This data describes a binding interaction between two proteins.

Sequence of chain B:
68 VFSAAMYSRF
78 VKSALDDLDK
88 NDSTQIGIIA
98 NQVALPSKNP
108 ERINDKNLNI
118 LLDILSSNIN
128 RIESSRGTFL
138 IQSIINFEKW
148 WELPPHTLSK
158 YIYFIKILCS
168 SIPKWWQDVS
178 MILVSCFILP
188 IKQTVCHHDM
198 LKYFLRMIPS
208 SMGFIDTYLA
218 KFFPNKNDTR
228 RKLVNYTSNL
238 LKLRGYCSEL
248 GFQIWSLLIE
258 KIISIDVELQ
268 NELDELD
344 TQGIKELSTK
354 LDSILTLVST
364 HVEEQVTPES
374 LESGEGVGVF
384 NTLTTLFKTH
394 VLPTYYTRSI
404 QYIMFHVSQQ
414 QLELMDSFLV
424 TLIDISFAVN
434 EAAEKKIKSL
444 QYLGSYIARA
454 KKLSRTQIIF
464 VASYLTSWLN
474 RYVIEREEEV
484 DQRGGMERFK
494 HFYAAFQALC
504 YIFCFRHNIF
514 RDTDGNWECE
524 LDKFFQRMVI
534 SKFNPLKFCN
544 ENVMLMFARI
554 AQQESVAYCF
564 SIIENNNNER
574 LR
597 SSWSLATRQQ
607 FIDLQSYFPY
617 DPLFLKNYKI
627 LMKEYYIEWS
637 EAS

Sequence of chain A:
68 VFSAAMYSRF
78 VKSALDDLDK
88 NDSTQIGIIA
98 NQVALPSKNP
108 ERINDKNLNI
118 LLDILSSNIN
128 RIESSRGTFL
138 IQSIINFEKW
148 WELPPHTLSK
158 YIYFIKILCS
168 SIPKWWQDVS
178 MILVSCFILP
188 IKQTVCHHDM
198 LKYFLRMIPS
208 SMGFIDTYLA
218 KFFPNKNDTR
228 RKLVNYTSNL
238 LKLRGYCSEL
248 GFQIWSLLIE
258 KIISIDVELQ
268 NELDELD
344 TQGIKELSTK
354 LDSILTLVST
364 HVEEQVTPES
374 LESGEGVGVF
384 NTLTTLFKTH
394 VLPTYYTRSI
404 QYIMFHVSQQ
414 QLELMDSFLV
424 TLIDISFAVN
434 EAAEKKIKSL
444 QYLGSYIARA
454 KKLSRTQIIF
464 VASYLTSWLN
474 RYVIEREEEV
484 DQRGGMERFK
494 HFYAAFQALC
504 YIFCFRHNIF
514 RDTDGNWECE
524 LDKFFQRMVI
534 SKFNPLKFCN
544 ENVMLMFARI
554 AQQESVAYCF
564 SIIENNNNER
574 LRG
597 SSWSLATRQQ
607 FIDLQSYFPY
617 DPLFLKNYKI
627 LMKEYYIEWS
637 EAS

Contacts between the two chains:
Residue R474 in chain A is in contact with residue T424 in chain B (closest heavy-atom distance 3.2 Å).
Residue N473 in chain A contacts residue D419 in chain B (closest heavy-atom distance 3.2 Å).
Residue E521 in chain A contacts residue T459 in chain B (closest heavy-atom distance 3.4 Å).
Residue Y467 in chain A is in contact with residue D427 in chain B (closest heavy-atom distance 3.6 Å).
Residue S420 in chain A interacts with residue R474 in chain B (closest heavy-atom distance 3.7 Å).
Residue S420 in chain A is in contact with residue I477 in chain B (closest heavy-atom distance 3.4 Å).
Residue D419 in chain A is in contact with residue T469 in chain B (closest heavy-atom distance 4.2 Å).
Residue E416 in chain A is in contact with residue E523 in chain B (closest heavy-atom distance 4.2 Å).
Residue E416 in chain A interacts with residue I477 in chain B (closest heavy-atom distance 3.8 Å).
Residue I462 in chain A is in contact with residue T459 in chain B (closest heavy-atom distance 4.0 Å).
Residue V423 in chain A is in contact with residue S470 in chain B (closest heavy-atom distance 3.3 Å).
Residue I477 in chain A is in contact with residue F383 in chain B (closest heavy-atom distance 3.8 Å).
Residue V423 in chain A interacts with residue R474 in chain B (closest heavy-atom distance 3.5 Å).
Residue I477 in chain A contacts residue S420 in chain B (closest heavy-atom distance 3.5 Å).
Residue D419 in chain A contacts residue S470 in chain B (closest heavy-atom distance 3.6 Å).
Residue Y467 in chain A is in contact with residue Y467 in chain B (closest heavy-atom distance 3.9 Å).
Residue N384 in chain A contacts residue E478 in chain B (closest heavy-atom distance 3.8 Å).
Residue S466 in chain A is in contact with residue F463 in chain B (closest heavy-atom distance 3.6 Å).
Residue F383 in chain A contacts residue I477 in chain B (closest heavy-atom distance 3.7 Å).
Residue S470 in chain A interacts with residue D419 in chain B (closest heavy-atom distance 3.6 Å).
Residue F463 in chain A contacts residue F463 in chain B (closest heavy-atom distance 3.6 Å).
Residue Y467 in chain A contacts residue V423 in chain B (closest heavy-atom distance 4.2 Å).
Residue Y467 in chain A interacts with residue F463 in chain B (closest heavy-atom distance 3.5 Å).
Residue R474 in chain A contacts residue D427 in chain B (closest heavy-atom distance 2.7 Å).
Residue D427 in chain A is in contact with residue Y467 in chain B (closest heavy-atom distance 3.6 Å).
Residue I477 in chain A interacts with residue L417 in chain B (closest heavy-atom distance 3.8 Å).
Residue F463 in chain A interacts with residue S466 in chain B (closest heavy-atom distance 3.6 Å).
Residue D427 in chain A interacts with residue R474 in chain B (closest heavy-atom distance 2.8 Å).
Residue N384 in chain A interacts with residue E481 in chain B (closest heavy-atom distance 4.3 Å).
Residue R474 in chain A interacts with residue V423 in chain B (closest heavy-atom distance 3.6 Å).
Residue T459 in chain A interacts with residue I462 in chain B (closest heavy-atom distance 4.0 Å).
Residue N473 in chain A is in contact with residue E416 in chain B (closest heavy-atom distance 3.7 Å).
Residue T459 in chain A contacts residue C522 in chain B (closest heavy-atom distance 4.2 Å).
Residue V423 in chain A is in contact with residue Y467 in chain B (closest heavy-atom distance 4.1 Å).
Residue T459 in chain A interacts with residue S466 in chain B (closest heavy-atom distance 3.7 Å).
Residue R530 in chain A contacts residue E416 in chain B (closest heavy-atom distance 3.8 Å).
Residue I477 in chain A interacts with residue V380 in chain B (closest heavy-atom distance 3.0 Å).
Residue N384 in chain A interacts with residue I477 in chain B (closest heavy-atom distance 3.2 Å).
Residue L417 in chain A contacts residue I477 in chain B (closest heavy-atom distance 3.8 Å).
Residue T424 in chain A is in contact with residue R474 in chain B (closest heavy-atom distance 3.1 Å).
Residue T469 in chain A interacts with residue D419 in chain B (closest heavy-atom distance 4.2 Å).
Residue V380 in chain A contacts residue I477 in chain B (closest heavy-atom distance 3.2 Å).
Residue Q414 in chain A contacts residue K526 in chain B (closest heavy-atom distance 4.1 Å).
Residue E478 in chain A contacts residue N384 in chain B (closest heavy-atom distance 3.8 Å).
Residue L415 in chain A interacts with residue E523 in chain B (closest heavy-atom distance 3.4 Å).
Residue D419 in chain A interacts with residue N473 in chain B (closest heavy-atom distance 3.2 Å).
Residue E416 in chain A interacts with residue K526 in chain B (closest heavy-atom distance 3.7 Å).
Residue F463 in chain A interacts with residue S470 in chain B (closest heavy-atom distance 4.1 Å).
Residue C522 in chain A interacts with residue T459 in chain B (closest heavy-atom distance 4.2 Å).
Residue S470 in chain A interacts with residue F463 in chain B (closest heavy-atom distance 4.1 Å).
Residue E523 in chain A is in contact with residue L415 in chain B (closest heavy-atom distance 3.4 Å).
Residue S470 in chain A interacts with residue V423 in chain B (closest heavy-atom distance 3.3 Å).
Residue E416 in chain A interacts with residue N473 in chain B (closest heavy-atom distance 3.6 Å).
Residue I477 in chain A contacts residue N384 in chain B (closest heavy-atom distance 3.2 Å).
Residue F463 in chain A interacts with residue Y467 in chain B (closest heavy-atom distance 3.5 Å).
Residue S466 in chain A contacts residue T459 in chain B (closest heavy-atom distance 3.7 Å).
Residue I477 in chain A interacts with residue E416 in chain B (closest heavy-atom distance 3.8 Å).
Residue T459 in chain A is in contact with residue E521 in chain B (closest heavy-atom distance 3.4 Å).
Residue E416 in chain A interacts with residue R530 in chain B (closest heavy-atom distance 3.2 Å).
Residue R474 in chain A interacts with residue S420 in chain B (closest heavy-atom distance 3.8 Å).